Sequence of the second protein:
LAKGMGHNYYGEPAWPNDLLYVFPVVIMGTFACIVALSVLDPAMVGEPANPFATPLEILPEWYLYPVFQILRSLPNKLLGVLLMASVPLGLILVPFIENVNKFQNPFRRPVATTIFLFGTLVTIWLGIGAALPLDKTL

Sequence of the first protein:
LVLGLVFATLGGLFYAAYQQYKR

Residue-level contacts at the interface:
Residue V39 in the second protein contacts residue Q28 in the first protein (closest heavy-atom distance 3.3 Å).
Residue V42 in the second protein is in contact with residue Q28 in the first protein (closest heavy-atom distance 2.8 Å).
Residue G46 in the second protein is in contact with residue A24 in the first protein (closest heavy-atom distance 3.2 Å).
Residue C50 in the second protein contacts residue F22 in the first protein (closest heavy-atom distance 4.4 Å).
Residue L54 in the second protein contacts residue L18 in the first protein (closest heavy-atom distance 3.7 Å).
Residue G46 in the second protein interacts with residue L21 in the first protein (closest heavy-atom distance 4.5 Å).
Residue A53 in the second protein contacts residue L18 in the first protein (closest heavy-atom distance 4.1 Å).
Residue L57 in the second protein is in contact with residue L18 in the first protein (closest heavy-atom distance 4.1 Å).
Residue V43 in the second protein contacts residue Q28 in the first protein (closest heavy-atom distance 3.1 Å).
Residue W32 in the second protein contacts residue R31 in the first protein (closest heavy-atom distance 3.9 Å).
Residue L57 in the second protein interacts with residue V14 in the first protein (closest heavy-atom distance 3.3 Å).
Residue L57 in the second protein is in contact with residue F15 in the first protein (closest heavy-atom distance 3.2 Å).
Residue C50 in the second protein interacts with residue L21 in the first protein (closest heavy-atom distance 3.5 Å).
Residue V42 in the second protein is in contact with residue A24 in the first protein (closest heavy-atom distance 3.8 Å).
Residue C50 in the second protein is in contact with residue L18 in the first protein (closest heavy-atom distance 4.7 Å).
Residue V42 in the second protein is in contact with residue Q27 in the first protein (closest heavy-atom distance 3.8 Å).
Residue A49 in the second protein is in contact with residue L21 in the first protein (closest heavy-atom distance 3.4 Å).

This data describes a binding interaction between two proteins.